Residue-level contacts at the interface:
Residue T24 in protein 1 interacts with residue W2 in protein 2 (closest heavy-atom distance 3.0 Å).
Residue D76 in protein 1 is in contact with residue T8 in protein 2 (closest heavy-atom distance 3.6 Å).
Residue Y7 in protein 1 is in contact with residue S1 in protein 2 (closest heavy-atom distance 2.8 Å).
Residue I65 in protein 1 interacts with residue R4 in protein 2 (closest heavy-atom distance 3.5 Å).
Residue W144 in protein 1 contacts residue M7 in protein 2 (closest heavy-atom distance 3.8 Å).
Residue W144 in protein 1 contacts residue R9 in protein 2 (closest heavy-atom distance 3.8 Å).
Residue N69 in protein 1 is in contact with residue W2 in protein 2 (closest heavy-atom distance 4.8 Å).
Residue I72 in protein 1 contacts residue K5 in protein 2 (closest heavy-atom distance 3.4 Å).
Residue W164 in protein 1 contacts residue S1 in protein 2 (closest heavy-atom distance 3.6 Å).
Residue K143 in protein 1 is in contact with residue M7 in protein 2 (closest heavy-atom distance 3.4 Å).
Residue D113 in protein 1 contacts residue R9 in protein 2 (closest heavy-atom distance 2.8 Å).
Residue G152 in protein 1 is in contact with residue F3 in protein 2 (closest heavy-atom distance 3.9 Å).
Residue V34 in protein 1 contacts residue W2 in protein 2 (closest heavy-atom distance 3.6 Å).
Residue Y97 in protein 1 interacts with residue W2 in protein 2 (closest heavy-atom distance 3.2 Å).
Residue Y156 in protein 1 interacts with residue W2 in protein 2 (closest heavy-atom distance 4.0 Å).
Residue N69 in protein 1 interacts with residue R4 in protein 2 (closest heavy-atom distance 4.0 Å).
Residue I65 in protein 1 interacts with residue W2 in protein 2 (closest heavy-atom distance 3.5 Å).
Residue Y97 in protein 1 contacts residue F3 in protein 2 (closest heavy-atom distance 3.0 Å).
Residue D76 in protein 1 contacts residue R9 in protein 2 (closest heavy-atom distance 2.8 Å).
Residue Y156 in protein 1 is in contact with residue S1 in protein 2 (closest heavy-atom distance 2.7 Å).
Residue L153 in protein 1 contacts residue F3 in protein 2 (closest heavy-atom distance 3.6 Å).
Residue Q62 in protein 1 interacts with residue S1 in protein 2 (closest heavy-atom distance 2.8 Å).
Residue D75 in protein 1 is in contact with residue T8 in protein 2 (closest heavy-atom distance 4.6 Å).
Residue L95 in protein 1 is in contact with residue K5 in protein 2 (closest heavy-atom distance 3.9 Å).
Residue D73 in protein 1 contacts residue R9 in protein 2 (closest heavy-atom distance 3.3 Å).
Residue K143 in protein 1 interacts with residue T8 in protein 2 (closest heavy-atom distance 3.2 Å).
Residue Y7 in protein 1 contacts residue W2 in protein 2 (closest heavy-atom distance 3.4 Å).
Residue V43 in protein 1 interacts with residue W2 in protein 2 (closest heavy-atom distance 3.6 Å).
Residue Q9 in protein 1 is in contact with residue W2 in protein 2 (closest heavy-atom distance 4.5 Å).
Residue I72 in protein 1 interacts with residue M7 in protein 2 (closest heavy-atom distance 4.1 Å).
Residue V93 in protein 1 contacts residue R9 in protein 2 (closest heavy-atom distance 3.8 Å).
Residue L95 in protein 1 interacts with residue R9 in protein 2 (closest heavy-atom distance 4.3 Å).
Residue T140 in protein 1 interacts with residue R9 in protein 2 (closest heavy-atom distance 3.4 Å).
Residue G61 in protein 1 is in contact with residue R4 in protein 2 (closest heavy-atom distance 4.8 Å).
Residue Y149 in protein 1 contacts residue M7 in protein 2 (closest heavy-atom distance 3.6 Å).
Residue H35 in protein 1 interacts with residue W2 in protein 2 (closest heavy-atom distance 4.3 Å).
Residue Y58 in protein 1 is in contact with residue S1 in protein 2 (closest heavy-atom distance 4.5 Å).
Residue K143 in protein 1 is in contact with residue R9 in protein 2 (closest heavy-atom distance 4.1 Å).
Residue I65 in protein 1 contacts residue F3 in protein 2 (closest heavy-atom distance 4.0 Å).
Residue N69 in protein 1 interacts with residue K5 in protein 2 (closest heavy-atom distance 3.0 Å).
Residue F120 in protein 1 interacts with residue R9 in protein 2 (closest heavy-atom distance 4.1 Å).
Residue T79 in protein 1 interacts with residue R9 in protein 2 (closest heavy-atom distance 4.8 Å).
Residue N69 in protein 1 is in contact with residue F3 in protein 2 (closest heavy-atom distance 3.2 Å).
Residue L5 in protein 1 contacts residue S1 in protein 2 (closest heavy-atom distance 4.6 Å).
Residue Q62 in protein 1 contacts residue W2 in protein 2 (closest heavy-atom distance 3.3 Å).
Residue D73 in protein 1 interacts with residue K5 in protein 2 (closest heavy-atom distance 4.8 Å).
Residue V66 in protein 1 is in contact with residue W2 in protein 2 (closest heavy-atom distance 3.6 Å).
Residue I72 in protein 1 is in contact with residue T8 in protein 2 (closest heavy-atom distance 3.9 Å).
Residue Y168 in protein 1 contacts residue S1 in protein 2 (closest heavy-atom distance 2.8 Å).
Residue G26 in protein 1 is in contact with residue W2 in protein 2 (closest heavy-atom distance 4.5 Å).
Residue Y36 in protein 1 is in contact with residue W2 in protein 2 (closest heavy-atom distance 4.6 Å).
Residue W144 in protein 1 contacts residue K5 in protein 2 (closest heavy-atom distance 3.9 Å).
Residue R83 in protein 1 interacts with residue R9 in protein 2 (closest heavy-atom distance 3.1 Å).
Residue I65 in protein 1 is in contact with residue S1 in protein 2 (closest heavy-atom distance 4.4 Å).
Residue Q64 in protein 1 is in contact with residue R4 in protein 2 (closest heavy-atom distance 3.9 Å).
Residue Y149 in protein 1 interacts with residue P6 in protein 2 (closest heavy-atom distance 3.8 Å).
Residue Y156 in protein 1 contacts residue F3 in protein 2 (closest heavy-atom distance 3.6 Å).
Residue L80 in protein 1 interacts with residue R9 in protein 2 (closest heavy-atom distance 4.3 Å).
Residue V25 in protein 1 interacts with residue W2 in protein 2 (closest heavy-atom distance 4.3 Å).
Residue W144 in protein 1 is in contact with residue T8 in protein 2 (closest heavy-atom distance 3.2 Å).

This data describes a binding interaction between two proteins.

Sequence of protein 2:
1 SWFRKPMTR

Sequence of protein 1:
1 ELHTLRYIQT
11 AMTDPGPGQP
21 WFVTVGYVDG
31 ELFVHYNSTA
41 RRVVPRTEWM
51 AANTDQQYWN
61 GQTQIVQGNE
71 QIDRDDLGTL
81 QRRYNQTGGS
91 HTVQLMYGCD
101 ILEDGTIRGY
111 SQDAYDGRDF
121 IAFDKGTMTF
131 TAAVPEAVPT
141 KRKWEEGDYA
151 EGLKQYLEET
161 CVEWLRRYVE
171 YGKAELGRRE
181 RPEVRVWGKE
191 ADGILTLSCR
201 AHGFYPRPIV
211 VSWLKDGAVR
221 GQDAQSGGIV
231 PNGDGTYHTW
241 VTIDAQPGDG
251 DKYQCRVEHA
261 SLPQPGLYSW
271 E